Contacts between the two chains:
Residue N97 in protein 1 interacts with residue L14 in protein 2 (closest heavy-atom distance 3.7 Å).
Residue Y93 in protein 1 is in contact with residue L14 in protein 2 (closest heavy-atom distance 2.2 Å).
Residue N97 in protein 1 contacts residue K17 in protein 2 (closest heavy-atom distance 3.0 Å).
Residue F34 in protein 1 interacts with residue L14 in protein 2 (closest heavy-atom distance 3.9 Å).
Residue N98 in protein 1 interacts with residue F15 in protein 2 (closest heavy-atom distance 3.1 Å).
Residue Y32 in protein 1 contacts residue L14 in protein 2 (closest heavy-atom distance 4.9 Å).
Residue F34 in protein 1 is in contact with residue I10 in protein 2 (closest heavy-atom distance 4.5 Å).
Residue N97 in protein 1 interacts with residue N16 in protein 2 (closest heavy-atom distance 3.3 Å).
Residue N97 in protein 1 is in contact with residue F15 in protein 2 (closest heavy-atom distance 3.2 Å).
Residue Y93 in protein 1 interacts with residue K17 in protein 2 (closest heavy-atom distance 4.6 Å).
Residue L99 in protein 1 is in contact with residue F15 in protein 2 (closest heavy-atom distance 3.9 Å).
Residue Y93 in protein 1 contacts residue F15 in protein 2 (closest heavy-atom distance 4.0 Å).

These two protein chains interact to form a complex.

Sequence of protein 2:
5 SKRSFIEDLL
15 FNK

Sequence of protein 1:
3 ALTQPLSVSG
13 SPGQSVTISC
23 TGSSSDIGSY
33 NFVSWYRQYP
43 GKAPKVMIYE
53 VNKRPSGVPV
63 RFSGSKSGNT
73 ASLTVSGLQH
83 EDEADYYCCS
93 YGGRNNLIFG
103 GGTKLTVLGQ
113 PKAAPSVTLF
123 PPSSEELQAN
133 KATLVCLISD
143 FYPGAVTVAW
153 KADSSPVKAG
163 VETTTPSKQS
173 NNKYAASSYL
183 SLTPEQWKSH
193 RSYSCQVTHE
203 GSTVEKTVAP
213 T